The following describes two proteins that form a bound complex.

Sequence of protein 1:
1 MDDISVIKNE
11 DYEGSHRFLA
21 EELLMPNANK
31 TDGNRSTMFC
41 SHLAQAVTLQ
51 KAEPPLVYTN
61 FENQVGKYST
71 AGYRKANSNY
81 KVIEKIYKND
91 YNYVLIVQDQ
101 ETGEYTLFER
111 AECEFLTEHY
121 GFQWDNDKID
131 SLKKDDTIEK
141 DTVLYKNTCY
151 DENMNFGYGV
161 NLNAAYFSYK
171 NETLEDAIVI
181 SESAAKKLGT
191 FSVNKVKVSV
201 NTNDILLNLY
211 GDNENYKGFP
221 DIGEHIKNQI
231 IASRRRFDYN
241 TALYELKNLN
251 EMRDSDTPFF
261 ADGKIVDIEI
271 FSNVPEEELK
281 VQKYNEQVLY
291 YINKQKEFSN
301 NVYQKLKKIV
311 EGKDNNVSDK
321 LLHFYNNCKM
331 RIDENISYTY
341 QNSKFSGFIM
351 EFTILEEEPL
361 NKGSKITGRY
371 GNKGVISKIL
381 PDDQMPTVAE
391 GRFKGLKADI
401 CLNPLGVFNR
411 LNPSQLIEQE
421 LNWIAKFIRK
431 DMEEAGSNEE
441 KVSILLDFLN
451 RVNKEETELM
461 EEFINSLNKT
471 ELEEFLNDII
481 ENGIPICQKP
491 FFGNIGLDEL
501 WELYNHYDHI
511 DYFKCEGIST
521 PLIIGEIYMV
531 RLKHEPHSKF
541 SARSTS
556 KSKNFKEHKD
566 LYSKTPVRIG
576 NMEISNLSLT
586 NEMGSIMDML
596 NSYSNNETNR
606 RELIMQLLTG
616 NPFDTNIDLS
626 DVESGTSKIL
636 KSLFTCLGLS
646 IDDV

Sequence of protein 2:
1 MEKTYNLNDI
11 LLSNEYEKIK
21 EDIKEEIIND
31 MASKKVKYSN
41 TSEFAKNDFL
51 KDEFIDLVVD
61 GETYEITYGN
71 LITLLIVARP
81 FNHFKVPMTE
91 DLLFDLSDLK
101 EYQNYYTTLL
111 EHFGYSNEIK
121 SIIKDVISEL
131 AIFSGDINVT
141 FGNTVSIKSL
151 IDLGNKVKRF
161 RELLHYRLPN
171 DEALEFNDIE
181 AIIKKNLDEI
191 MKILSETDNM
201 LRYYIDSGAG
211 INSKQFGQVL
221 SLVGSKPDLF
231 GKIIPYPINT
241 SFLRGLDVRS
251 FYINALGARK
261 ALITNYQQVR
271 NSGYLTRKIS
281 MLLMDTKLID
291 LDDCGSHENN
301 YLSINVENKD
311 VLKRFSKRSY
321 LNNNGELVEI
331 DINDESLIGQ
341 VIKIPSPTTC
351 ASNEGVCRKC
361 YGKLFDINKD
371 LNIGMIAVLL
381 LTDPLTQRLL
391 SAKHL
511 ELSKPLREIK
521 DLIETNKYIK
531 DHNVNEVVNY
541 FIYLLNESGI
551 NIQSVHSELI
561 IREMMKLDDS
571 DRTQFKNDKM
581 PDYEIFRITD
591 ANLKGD

Contacts between the two chains:
Residue F167 in protein 1 interacts with residue N143 in protein 2 (closest heavy-atom distance 3.2 Å).
Residue N409 in protein 1 is in contact with residue Q215 in protein 2 (closest heavy-atom distance 2.8 Å).
Residue K30 in protein 1 interacts with residue F242 in protein 2 (closest heavy-atom distance 3.0 Å).
Residue I4 in protein 1 is in contact with residue Y236 in protein 2 (closest heavy-atom distance 3.4 Å).
Residue S519 in protein 1 is in contact with residue V36 in protein 2 (closest heavy-atom distance 3.1 Å).
Residue P404 in protein 1 contacts residue Y204 in protein 2 (closest heavy-atom distance 3.4 Å).
Residue I518 in protein 1 interacts with residue V139 in protein 2 (closest heavy-atom distance 3.2 Å).
Residue W501 in protein 1 contacts residue N155 in protein 2 (closest heavy-atom distance 3.2 Å).
Residue I7 in protein 1 is in contact with residue R249 in protein 2 (closest heavy-atom distance 2.9 Å).
Residue T520 in protein 1 is in contact with residue G142 in protein 2 (closest heavy-atom distance 2.9 Å).
Residue F491 in protein 1 contacts residue F251 in protein 2 (closest heavy-atom distance 3.5 Å).
Residue S580 in protein 1 contacts residue M375 in protein 2 (closest heavy-atom distance 3.2 Å).
Residue N34 in protein 1 contacts residue A258 in protein 2 (closest heavy-atom distance 3.5 Å).
Residue S168 in protein 1 is in contact with residue N143 in protein 2 (closest heavy-atom distance 3.0 Å).
Residue I4 in protein 1 is in contact with residue I253 in protein 2 (closest heavy-atom distance 3.5 Å).
Residue W501 in protein 1 contacts residue H165 in protein 2 (closest heavy-atom distance 3.5 Å).
Residue F167 in protein 1 contacts residue V139 in protein 2 (closest heavy-atom distance 3.2 Å).
Residue Y512 in protein 1 contacts residue K148 in protein 2 (closest heavy-atom distance 3.3 Å).
Residue F408 in protein 1 is in contact with residue V145 in protein 2 (closest heavy-atom distance 3.5 Å).
Residue N409 in protein 1 is in contact with residue N212 in protein 2 (closest heavy-atom distance 3.2 Å).
Residue S168 in protein 1 contacts residue N138 in protein 2 (closest heavy-atom distance 3.2 Å).
Residue Y166 in protein 1 contacts residue T144 in protein 2 (closest heavy-atom distance 3.2 Å).
Residue D32 in protein 1 contacts residue N254 in protein 2 (closest heavy-atom distance 3.0 Å).
Residue K170 in protein 1 interacts with residue V139 in protein 2 (closest heavy-atom distance 3.5 Å).
Residue N586 in protein 1 is in contact with residue N372 in protein 2 (closest heavy-atom distance 3.3 Å).
Residue Y512 in protein 1 contacts residue D152 in protein 2 (closest heavy-atom distance 3.4 Å).
Residue N409 in protein 1 contacts residue G210 in protein 2 (closest heavy-atom distance 3.5 Å).
Residue D498 in protein 1 contacts residue H165 in protein 2 (closest heavy-atom distance 3.1 Å).
Residue S519 in protein 1 contacts residue K35 in protein 2 (closest heavy-atom distance 3.4 Å).
Residue P404 in protein 1 is in contact with residue V145 in protein 2 (closest heavy-atom distance 3.1 Å).
Residue S519 in protein 1 is in contact with residue M31 in protein 2 (closest heavy-atom distance 2.4 Å).
Residue G33 in protein 1 is in contact with residue A258 in protein 2 (closest heavy-atom distance 3.5 Å).
Residue G517 in protein 1 interacts with residue T140 in protein 2 (closest heavy-atom distance 3.3 Å).
Residue P413 in protein 1 is in contact with residue V219 in protein 2 (closest heavy-atom distance 3.5 Å).
Residue N9 in protein 1 interacts with residue D247 in protein 2 (closest heavy-atom distance 2.9 Å).
Residue W501 in protein 1 is in contact with residue R161 in protein 2 (closest heavy-atom distance 3.5 Å).
Residue S519 in protein 1 contacts residue T140 in protein 2 (closest heavy-atom distance 2.8 Å).
Residue E420 in protein 1 contacts residue S146 in protein 2 (closest heavy-atom distance 2.9 Å).
Residue K170 in protein 1 interacts with residue D136 in protein 2 (closest heavy-atom distance 3.4 Å).
Residue L584 in protein 1 is in contact with residue N372 in protein 2 (closest heavy-atom distance 2.7 Å).
Residue N171 in protein 1 contacts residue N138 in protein 2 (closest heavy-atom distance 2.8 Å).
Residue G406 in protein 1 interacts with residue G210 in protein 2 (closest heavy-atom distance 3.2 Å).
Residue N9 in protein 1 interacts with residue R249 in protein 2 (closest heavy-atom distance 3.3 Å).
Residue N505 in protein 1 contacts residue N155 in protein 2 (closest heavy-atom distance 3.1 Å).
Residue N586 in protein 1 interacts with residue K287 in protein 2 (closest heavy-atom distance 3.2 Å).
Residue L411 in protein 1 contacts residue F242 in protein 2 (closest heavy-atom distance 3.5 Å).
Residue L405 in protein 1 interacts with residue Y204 in protein 2 (closest heavy-atom distance 3.5 Å).
Residue L405 in protein 1 is in contact with residue A209 in protein 2 (closest heavy-atom distance 3.3 Å).
Residue Y166 in protein 1 is in contact with residue N143 in protein 2 (closest heavy-atom distance 2.9 Å).
Residue I518 in protein 1 interacts with residue T140 in protein 2 (closest heavy-atom distance 3.3 Å).
Residue Y512 in protein 1 is in contact with residue S149 in protein 2 (closest heavy-atom distance 3.1 Å).
Residue L411 in protein 1 contacts residue Q215 in protein 2 (closest heavy-atom distance 3.5 Å).
Residue T520 in protein 1 interacts with residue F141 in protein 2 (closest heavy-atom distance 2.5 Å).
Residue S519 in protein 1 contacts residue F141 in protein 2 (closest heavy-atom distance 3.4 Å).
Residue N29 in protein 1 is in contact with residue L246 in protein 2 (closest heavy-atom distance 3.1 Å).
Residue L584 in protein 1 is in contact with residue L371 in protein 2 (closest heavy-atom distance 3.4 Å).
Residue Y512 in protein 1 contacts residue M200 in protein 2 (closest heavy-atom distance 3.5 Å).
Residue F408 in protein 1 interacts with residue V219 in protein 2 (closest heavy-atom distance 3.2 Å).
Residue S519 in protein 1 interacts with residue K34 in protein 2 (closest heavy-atom distance 3.5 Å).
Residue W501 in protein 1 interacts with residue I151 in protein 2 (closest heavy-atom distance 3.5 Å).